Sequence of the second protein:
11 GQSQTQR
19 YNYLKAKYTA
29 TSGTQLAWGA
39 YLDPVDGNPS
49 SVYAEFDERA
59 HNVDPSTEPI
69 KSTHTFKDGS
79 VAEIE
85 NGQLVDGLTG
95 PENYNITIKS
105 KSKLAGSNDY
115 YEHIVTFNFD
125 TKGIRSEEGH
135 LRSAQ

The following describes two proteins that form a bound complex.

Sequence of the first protein:
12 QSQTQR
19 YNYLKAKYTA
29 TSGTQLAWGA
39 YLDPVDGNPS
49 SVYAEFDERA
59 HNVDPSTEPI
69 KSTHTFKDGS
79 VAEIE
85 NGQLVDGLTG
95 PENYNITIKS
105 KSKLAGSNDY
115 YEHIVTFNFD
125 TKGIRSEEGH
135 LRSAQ

Interface contacts:
Residue T29 in the second protein contacts residue L22 in the first protein (closest heavy-atom distance 3.7 Å).
Residue L22 in the second protein is in contact with residue T29 in the first protein (closest heavy-atom distance 4.0 Å).
Residue Q14 in the second protein is in contact with residue T125 in the first protein (closest heavy-atom distance 3.4 Å).
Residue E131 in the second protein is in contact with residue L135 in the first protein (closest heavy-atom distance 2.9 Å).
Residue K126 in the second protein contacts residue Q14 in the first protein (closest heavy-atom distance 3.7 Å).
Residue W36 in the second protein interacts with residue T15 in the first protein (closest heavy-atom distance 3.5 Å).
Residue E131 in the second protein contacts residue Y21 in the first protein (closest heavy-atom distance 2.6 Å).
Residue G37 in the second protein is in contact with residue Y19 in the first protein (closest heavy-atom distance 3.5 Å).
Residue Q14 in the second protein interacts with residue G127 in the first protein (closest heavy-atom distance 3.3 Å).
Residue K25 in the second protein contacts residue H117 in the first protein (closest heavy-atom distance 3.0 Å).
Residue K25 in the second protein is in contact with residue K25 in the first protein (closest heavy-atom distance 3.7 Å).
Residue H117 in the second protein interacts with residue K25 in the first protein (closest heavy-atom distance 3.6 Å).
Residue T15 in the second protein interacts with residue K126 in the first protein (closest heavy-atom distance 3.6 Å).
Residue K25 in the second protein contacts residue G133 in the first protein (closest heavy-atom distance 4.3 Å).
Residue Y115 in the second protein interacts with residue Y115 in the first protein (closest heavy-atom distance 4.2 Å).
Residue K25 in the second protein is in contact with residue T29 in the first protein (closest heavy-atom distance 3.1 Å).
Residue Y26 in the second protein interacts with residue Y26 in the first protein (closest heavy-atom distance 3.6 Å).
Residue L40 in the second protein interacts with residue T15 in the first protein (closest heavy-atom distance 3.6 Å).
Residue K25 in the second protein interacts with residue Y115 in the first protein (closest heavy-atom distance 2.7 Å).
Residue Y21 in the second protein contacts residue E131 in the first protein (closest heavy-atom distance 2.5 Å).
Residue G127 in the second protein contacts residue Q14 in the first protein (closest heavy-atom distance 3.2 Å).
Residue I128 in the second protein is in contact with residue Q14 in the first protein (closest heavy-atom distance 4.3 Å).
Residue Y26 in the second protein interacts with residue S30 in the first protein (closest heavy-atom distance 3.2 Å).
Residue T125 in the second protein interacts with residue Q14 in the first protein (closest heavy-atom distance 3.4 Å).
Residue V119 in the second protein is in contact with residue Y21 in the first protein (closest heavy-atom distance 4.0 Å).
Residue Y21 in the second protein contacts residue V119 in the first protein (closest heavy-atom distance 4.0 Å).
Residue Y21 in the second protein is in contact with residue I128 in the first protein (closest heavy-atom distance 4.2 Å).
Residue Y21 in the second protein is in contact with residue H117 in the first protein (closest heavy-atom distance 2.9 Å).
Residue T29 in the second protein contacts residue Y26 in the first protein (closest heavy-atom distance 4.3 Å).
Residue E131 in the second protein interacts with residue H134 in the first protein (closest heavy-atom distance 3.6 Å).
Residue S30 in the second protein contacts residue Y26 in the first protein (closest heavy-atom distance 3.4 Å).
Residue Q33 in the second protein interacts with residue Y19 in the first protein (closest heavy-atom distance 3.8 Å).
Residue I128 in the second protein interacts with residue Y21 in the first protein (closest heavy-atom distance 4.0 Å).
Residue Y26 in the second protein interacts with residue T29 in the first protein (closest heavy-atom distance 3.4 Å).
Residue L22 in the second protein contacts residue H117 in the first protein (closest heavy-atom distance 3.7 Å).
Residue L22 in the second protein interacts with residue T32 in the first protein (closest heavy-atom distance 4.0 Å).
Residue H117 in the second protein is in contact with residue Y21 in the first protein (closest heavy-atom distance 2.8 Å).
Residue H117 in the second protein interacts with residue L22 in the first protein (closest heavy-atom distance 3.6 Å).
Residue L22 in the second protein is in contact with residue Q33 in the first protein (closest heavy-atom distance 3.6 Å).
Residue T15 in the second protein contacts residue L40 in the first protein (closest heavy-atom distance 3.7 Å).
Residue W36 in the second protein interacts with residue Y19 in the first protein (closest heavy-atom distance 3.5 Å).
Residue Y19 in the second protein is in contact with residue W36 in the first protein (closest heavy-atom distance 3.5 Å).
Residue Y19 in the second protein interacts with residue G37 in the first protein (closest heavy-atom distance 3.6 Å).
Residue Y115 in the second protein is in contact with residue E131 in the first protein (closest heavy-atom distance 4.0 Å).
Residue K126 in the second protein contacts residue T15 in the first protein (closest heavy-atom distance 3.7 Å).
Residue T15 in the second protein is in contact with residue W36 in the first protein (closest heavy-atom distance 3.4 Å).
Residue Y26 in the second protein contacts residue Q33 in the first protein (closest heavy-atom distance 2.6 Å).
Residue Q33 in the second protein interacts with residue L22 in the first protein (closest heavy-atom distance 3.5 Å).
Residue Q14 in the second protein contacts residue W36 in the first protein (closest heavy-atom distance 4.3 Å).
Residue E131 in the second protein interacts with residue Y115 in the first protein (closest heavy-atom distance 4.1 Å).
Residue T29 in the second protein is in contact with residue K25 in the first protein (closest heavy-atom distance 3.2 Å).
Residue Q14 in the second protein interacts with residue I128 in the first protein (closest heavy-atom distance 4.3 Å).
Residue H134 in the second protein contacts residue E131 in the first protein (closest heavy-atom distance 3.6 Å).
Residue Y115 in the second protein interacts with residue K25 in the first protein (closest heavy-atom distance 2.8 Å).
Residue W36 in the second protein contacts residue Q14 in the first protein (closest heavy-atom distance 4.5 Å).
Residue Y19 in the second protein interacts with residue Q33 in the first protein (closest heavy-atom distance 3.9 Å).
Residue L135 in the second protein contacts residue E131 in the first protein (closest heavy-atom distance 2.9 Å).
Residue Q14 in the second protein interacts with residue K126 in the first protein (closest heavy-atom distance 3.7 Å).
Residue G133 in the second protein interacts with residue K25 in the first protein (closest heavy-atom distance 4.4 Å).
Residue T32 in the second protein is in contact with residue L22 in the first protein (closest heavy-atom distance 4.0 Å).